Residue-level contacts at the interface:
Residue V353 in chain A is in contact with residue I8 in chain B (closest heavy-atom distance 4.6 Å).
Residue L350 in chain A is in contact with residue I56 in chain B (closest heavy-atom distance 4.8 Å).
Residue D349 in chain A contacts residue K9 in chain B (closest heavy-atom distance 5.0 Å).
Residue R346 in chain A is in contact with residue D7 in chain B (closest heavy-atom distance 4.1 Å).
Residue S356 in chain A interacts with residue K9 in chain B (closest heavy-atom distance 4.5 Å).
Residue I354 in chain A is in contact with residue L65 in chain B (closest heavy-atom distance 4.7 Å).
Residue V347 in chain A contacts residue K61 in chain B (closest heavy-atom distance 3.7 Å).
Residue I354 in chain A interacts with residue K64 in chain B (closest heavy-atom distance 3.7 Å).
Residue R346 in chain A is in contact with residue T6 in chain B (closest heavy-atom distance 3.0 Å).
Residue L350 in chain A interacts with residue I8 in chain B (closest heavy-atom distance 3.5 Å).
Residue V353 in chain A interacts with residue K9 in chain B (closest heavy-atom distance 3.6 Å).
Residue L350 in chain A is in contact with residue K61 in chain B (closest heavy-atom distance 3.5 Å).

Sequence of chain B:
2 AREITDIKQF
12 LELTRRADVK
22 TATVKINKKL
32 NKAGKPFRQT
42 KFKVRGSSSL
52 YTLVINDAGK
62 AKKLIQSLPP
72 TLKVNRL

Sequence of chain A:
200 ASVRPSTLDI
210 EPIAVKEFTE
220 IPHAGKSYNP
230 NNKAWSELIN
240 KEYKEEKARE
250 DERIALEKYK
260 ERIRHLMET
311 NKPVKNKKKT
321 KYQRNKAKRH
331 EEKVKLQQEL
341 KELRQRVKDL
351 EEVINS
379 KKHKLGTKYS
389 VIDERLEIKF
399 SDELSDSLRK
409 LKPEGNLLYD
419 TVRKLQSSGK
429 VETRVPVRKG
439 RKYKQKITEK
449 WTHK

These two protein chains interact to form a complex.